This data describes a binding interaction between two proteins.

Sequence of the second protein:
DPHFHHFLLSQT

Sequence of the first protein:
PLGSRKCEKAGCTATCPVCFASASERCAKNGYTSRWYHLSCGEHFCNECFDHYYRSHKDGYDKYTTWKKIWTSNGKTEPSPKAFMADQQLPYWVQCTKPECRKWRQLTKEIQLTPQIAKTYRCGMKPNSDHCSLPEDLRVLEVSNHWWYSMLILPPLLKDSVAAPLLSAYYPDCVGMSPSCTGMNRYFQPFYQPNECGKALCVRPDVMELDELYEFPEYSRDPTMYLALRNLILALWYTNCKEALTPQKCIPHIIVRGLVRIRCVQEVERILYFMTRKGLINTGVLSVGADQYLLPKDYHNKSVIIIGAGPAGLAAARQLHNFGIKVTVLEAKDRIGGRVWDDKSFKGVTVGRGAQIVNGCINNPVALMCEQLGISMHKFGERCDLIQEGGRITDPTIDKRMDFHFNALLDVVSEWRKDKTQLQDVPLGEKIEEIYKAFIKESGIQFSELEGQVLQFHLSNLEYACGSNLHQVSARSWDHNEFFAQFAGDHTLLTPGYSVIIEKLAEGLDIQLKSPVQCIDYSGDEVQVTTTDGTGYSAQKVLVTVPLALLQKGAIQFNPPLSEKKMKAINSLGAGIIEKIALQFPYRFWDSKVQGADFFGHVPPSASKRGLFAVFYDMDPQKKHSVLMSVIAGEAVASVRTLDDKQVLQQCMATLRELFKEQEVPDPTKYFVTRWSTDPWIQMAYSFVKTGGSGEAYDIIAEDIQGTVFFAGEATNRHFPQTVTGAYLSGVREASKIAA

Contacts between the two chains:
Residue L764 in the first protein contacts residue L77 in the second protein (closest heavy-atom distance 4.4 Å).
Residue G233 in the first protein contacts residue H72 in the second protein (closest heavy-atom distance 3.0 Å).
Residue F309 in the first protein interacts with residue L78 in the second protein (closest heavy-atom distance 3.9 Å).
Residue V238 in the first protein is in contact with residue H75 in the second protein (closest heavy-atom distance 3.4 Å).
Residue E244 in the first protein is in contact with residue L78 in the second protein (closest heavy-atom distance 3.6 Å).
Residue K313 in the first protein is in contact with residue Q80 in the second protein (closest heavy-atom distance 4.3 Å).
Residue K234 in the first protein interacts with residue F73 in the second protein (closest heavy-atom distance 4.4 Å).
Residue C232 in the first protein interacts with residue F73 in the second protein (closest heavy-atom distance 3.9 Å).
Residue L315 in the first protein interacts with residue L77 in the second protein (closest heavy-atom distance 3.7 Å).
Residue L764 in the first protein contacts residue F76 in the second protein (closest heavy-atom distance 4.0 Å).
Residue E247 in the first protein is in contact with residue L78 in the second protein (closest heavy-atom distance 3.8 Å).
Residue L315 in the first protein contacts residue L78 in the second protein (closest heavy-atom distance 4.2 Å).
Residue D246 in the first protein interacts with residue T81 in the second protein (closest heavy-atom distance 2.7 Å).
Residue H754 in the first protein interacts with residue F76 in the second protein (closest heavy-atom distance 3.5 Å).
Residue L245 in the first protein is in contact with residue S79 in the second protein (closest heavy-atom distance 4.9 Å).
Residue L245 in the first protein interacts with residue T81 in the second protein (closest heavy-atom distance 4.3 Å).
Residue G314 in the first protein interacts with residue L77 in the second protein (closest heavy-atom distance 3.8 Å).
Residue L236 in the first protein is in contact with residue L77 in the second protein (closest heavy-atom distance 4.8 Å).
Residue R239 in the first protein interacts with residue H74 in the second protein (closest heavy-atom distance 3.5 Å).
Residue H754 in the first protein is in contact with residue P71 in the second protein (closest heavy-atom distance 4.7 Å).
Residue D246 in the first protein interacts with residue L77 in the second protein (closest heavy-atom distance 3.3 Å).
Residue E231 in the first protein is in contact with residue F73 in the second protein (closest heavy-atom distance 2.8 Å).
Residue K234 in the first protein is in contact with residue H72 in the second protein (closest heavy-atom distance 4.4 Å).
Residue K313 in the first protein is in contact with residue T81 in the second protein (closest heavy-atom distance 4.7 Å).
Residue F518 in the first protein is in contact with residue P71 in the second protein (closest heavy-atom distance 4.4 Å).
Residue M310 in the first protein is in contact with residue L78 in the second protein (closest heavy-atom distance 4.7 Å).
Residue L245 in the first protein contacts residue L78 in the second protein (closest heavy-atom distance 3.7 Å).
Residue F755 in the first protein is in contact with residue F76 in the second protein (closest heavy-atom distance 3.8 Å).
Residue D246 in the first protein interacts with residue L78 in the second protein (closest heavy-atom distance 2.9 Å).
Residue V238 in the first protein is in contact with residue L78 in the second protein (closest heavy-atom distance 4.6 Å).
Residue L236 in the first protein contacts residue F76 in the second protein (closest heavy-atom distance 3.9 Å).
Residue K313 in the first protein interacts with residue L77 in the second protein (closest heavy-atom distance 3.1 Å).
Residue C237 in the first protein contacts residue H74 in the second protein (closest heavy-atom distance 4.7 Å).
Residue F519 in the first protein is in contact with residue P71 in the second protein (closest heavy-atom distance 3.7 Å).
Residue C237 in the first protein interacts with residue H75 in the second protein (closest heavy-atom distance 3.7 Å).
Residue L315 in the first protein contacts residue H75 in the second protein (closest heavy-atom distance 3.3 Å).
Residue E244 in the first protein interacts with residue H75 in the second protein (closest heavy-atom distance 3.5 Å).
Residue F519 in the first protein interacts with residue H72 in the second protein (closest heavy-atom distance 4.6 Å).
Residue Y249 in the first protein contacts residue T81 in the second protein (closest heavy-atom distance 4.2 Å).
Residue E244 in the first protein contacts residue S79 in the second protein (closest heavy-atom distance 4.3 Å).
Residue F518 in the first protein interacts with residue H72 in the second protein (closest heavy-atom distance 3.0 Å).
Residue Y227 in the first protein interacts with residue H74 in the second protein (closest heavy-atom distance 4.7 Å).
Residue D246 in the first protein is in contact with residue Q80 in the second protein (closest heavy-atom distance 2.9 Å).
Residue V767 in the first protein interacts with residue L77 in the second protein (closest heavy-atom distance 4.2 Å).
Residue C237 in the first protein is in contact with residue F73 in the second protein (closest heavy-atom distance 3.7 Å).
Residue A520 in the first protein contacts residue H72 in the second protein (closest heavy-atom distance 3.3 Å).
Residue A520 in the first protein interacts with residue P71 in the second protein (closest heavy-atom distance 4.1 Å).
Residue R768 in the first protein contacts residue L77 in the second protein (closest heavy-atom distance 4.5 Å).
Residue K772 in the first protein interacts with residue Q80 in the second protein (closest heavy-atom distance 4.4 Å).
Residue R768 in the first protein is in contact with residue Q80 in the second protein (closest heavy-atom distance 3.6 Å).
Residue Y227 in the first protein interacts with residue H72 in the second protein (closest heavy-atom distance 4.2 Å).
Residue R768 in the first protein interacts with residue F76 in the second protein (closest heavy-atom distance 4.3 Å).
Residue A520 in the first protein interacts with residue F73 in the second protein (closest heavy-atom distance 4.3 Å).
Residue K313 in the first protein interacts with residue L78 in the second protein (closest heavy-atom distance 3.9 Å).
Residue N752 in the first protein contacts residue F76 in the second protein (closest heavy-atom distance 3.6 Å).
Residue E244 in the first protein is in contact with residue H74 in the second protein (closest heavy-atom distance 4.2 Å).
Residue L236 in the first protein is in contact with residue H75 in the second protein (closest heavy-atom distance 3.4 Å).
Residue D246 in the first protein interacts with residue S79 in the second protein (closest heavy-atom distance 3.0 Å).
Residue Y227 in the first protein contacts residue F73 in the second protein (closest heavy-atom distance 2.8 Å).
Residue G233 in the first protein is in contact with residue F73 in the second protein (closest heavy-atom distance 3.6 Å).